This data describes a binding interaction between two proteins.

Sequence of chain B:
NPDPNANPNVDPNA

Sequence of chain A:
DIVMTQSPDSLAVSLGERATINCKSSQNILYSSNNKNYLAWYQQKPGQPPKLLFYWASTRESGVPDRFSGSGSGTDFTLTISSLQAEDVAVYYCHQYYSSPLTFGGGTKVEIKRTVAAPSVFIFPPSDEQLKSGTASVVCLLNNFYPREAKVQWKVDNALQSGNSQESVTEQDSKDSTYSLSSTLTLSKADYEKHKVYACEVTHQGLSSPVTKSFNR

Residue-level contacts at the interface:
Residue Y97 in chain A interacts with residue N7 in chain B (closest heavy-atom distance 4.8 Å).
Residue Y97 in chain A interacts with residue D3 in chain B (closest heavy-atom distance 4.8 Å).
Residue Y38 in chain A is in contact with residue P2 in chain B (closest heavy-atom distance 4.0 Å).
Residue W56 in chain A is in contact with residue A14 in chain B (closest heavy-atom distance 4.3 Å).
Residue K36 in chain A contacts residue A14 in chain B (closest heavy-atom distance 3.9 Å).
Residue L102 in chain A is in contact with residue A6 in chain B (closest heavy-atom distance 3.9 Å).
Residue N34 in chain A is in contact with residue A14 in chain B (closest heavy-atom distance 3.0 Å).
Residue Y98 in chain A is in contact with residue D3 in chain B (closest heavy-atom distance 2.8 Å).
Residue Y97 in chain A interacts with residue A6 in chain B (closest heavy-atom distance 4.2 Å).
Residue W56 in chain A interacts with residue V10 in chain B (closest heavy-atom distance 3.8 Å).
Residue Y38 in chain A contacts residue V10 in chain B (closest heavy-atom distance 4.6 Å).
Residue S100 in chain A interacts with residue D3 in chain B (closest heavy-atom distance 3.6 Å).
Residue S100 in chain A contacts residue A6 in chain B (closest heavy-atom distance 3.9 Å).
Residue Y98 in chain A contacts residue A6 in chain B (closest heavy-atom distance 4.5 Å).
Residue L102 in chain A is in contact with residue N7 in chain B (closest heavy-atom distance 4.1 Å).
Residue Y97 in chain A interacts with residue V10 in chain B (closest heavy-atom distance 3.8 Å).
Residue Y31 in chain A interacts with residue N1 in chain B (closest heavy-atom distance 3.9 Å).
Residue Y98 in chain A is in contact with residue N1 in chain B (closest heavy-atom distance 2.7 Å).
Residue Y98 in chain A is in contact with residue P2 in chain B (closest heavy-atom distance 3.4 Å).
Residue S99 in chain A is in contact with residue A6 in chain B (closest heavy-atom distance 3.7 Å).
Residue Y31 in chain A interacts with residue P2 in chain B (closest heavy-atom distance 3.3 Å).
Residue S99 in chain A is in contact with residue D3 in chain B (closest heavy-atom distance 4.0 Å).